Sequence of protein 1:
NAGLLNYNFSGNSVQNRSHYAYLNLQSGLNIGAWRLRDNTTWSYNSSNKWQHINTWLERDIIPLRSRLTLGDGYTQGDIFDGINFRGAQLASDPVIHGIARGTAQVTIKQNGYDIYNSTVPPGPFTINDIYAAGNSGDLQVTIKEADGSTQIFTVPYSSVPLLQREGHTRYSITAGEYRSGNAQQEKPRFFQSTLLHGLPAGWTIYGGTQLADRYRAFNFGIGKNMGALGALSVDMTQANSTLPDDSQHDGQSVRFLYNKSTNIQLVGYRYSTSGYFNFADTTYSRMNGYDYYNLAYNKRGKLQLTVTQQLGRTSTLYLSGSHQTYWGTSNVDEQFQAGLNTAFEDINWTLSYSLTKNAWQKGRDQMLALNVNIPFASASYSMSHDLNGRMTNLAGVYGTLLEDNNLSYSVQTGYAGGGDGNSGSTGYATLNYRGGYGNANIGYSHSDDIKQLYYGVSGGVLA

These two protein chains interact to form a complex.

Residue-level contacts at the interface:
Residue W75 in protein 2 contacts residue W60 in protein 1 (closest heavy-atom distance 3.6 Å).
Residue W60 in protein 2 is in contact with residue N73 in protein 1 (closest heavy-atom distance 3.2 Å).
Residue L41 in protein 2 contacts residue W75 in protein 1 (closest heavy-atom distance 4.5 Å).
Residue W60 in protein 2 contacts residue W75 in protein 1 (closest heavy-atom distance 4.5 Å).
Residue L47 in protein 2 contacts residue V529 in protein 1 (closest heavy-atom distance 4.9 Å).
Residue W75 in protein 2 interacts with residue Y62 in protein 1 (closest heavy-atom distance 3.9 Å).
Residue N73 in protein 2 contacts residue N73 in protein 1 (closest heavy-atom distance 3.5 Å).
Residue W75 in protein 2 is in contact with residue N73 in protein 1 (closest heavy-atom distance 3.5 Å).

Sequence of protein 2:
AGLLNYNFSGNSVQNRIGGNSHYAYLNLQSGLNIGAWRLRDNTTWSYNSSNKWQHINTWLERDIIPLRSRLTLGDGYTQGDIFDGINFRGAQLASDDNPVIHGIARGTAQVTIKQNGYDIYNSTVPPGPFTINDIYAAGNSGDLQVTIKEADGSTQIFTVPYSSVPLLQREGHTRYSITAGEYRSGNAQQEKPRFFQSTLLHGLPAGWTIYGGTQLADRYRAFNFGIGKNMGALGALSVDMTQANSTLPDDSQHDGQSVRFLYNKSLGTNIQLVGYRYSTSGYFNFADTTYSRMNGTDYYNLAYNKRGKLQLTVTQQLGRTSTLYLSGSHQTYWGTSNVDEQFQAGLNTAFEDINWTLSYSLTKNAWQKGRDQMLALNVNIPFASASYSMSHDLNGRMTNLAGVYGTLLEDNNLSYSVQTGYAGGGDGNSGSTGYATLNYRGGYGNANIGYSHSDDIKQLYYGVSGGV